Sequence of the first protein:
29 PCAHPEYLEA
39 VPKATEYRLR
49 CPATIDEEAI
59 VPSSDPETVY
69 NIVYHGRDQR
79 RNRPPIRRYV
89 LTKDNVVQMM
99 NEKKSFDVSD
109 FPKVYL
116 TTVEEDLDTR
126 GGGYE

Sequence of the second protein:
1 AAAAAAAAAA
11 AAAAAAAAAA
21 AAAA

Residue-level contacts at the interface:
Residue V118 in the first protein interacts with residue A17 in the second protein (closest heavy-atom distance 3.5 Å).
Residue E120 in the first protein contacts residue A15 in the second protein (closest heavy-atom distance 3.2 Å).
Residue V118 in the first protein is in contact with residue A16 in the second protein (closest heavy-atom distance 4.7 Å).
Residue E119 in the first protein contacts residue A19 in the second protein (closest heavy-atom distance 4.8 Å).
Residue E119 in the first protein contacts residue A15 in the second protein (closest heavy-atom distance 4.4 Å).
Residue E119 in the first protein contacts residue A16 in the second protein (closest heavy-atom distance 4.1 Å).
Residue E120 in the first protein interacts with residue A17 in the second protein (closest heavy-atom distance 4.7 Å).
Residue R125 in the first protein contacts residue A21 in the second protein (closest heavy-atom distance 3.0 Å).
Residue D121 in the first protein contacts residue A21 in the second protein (closest heavy-atom distance 3.9 Å).
Residue E120 in the first protein interacts with residue A14 in the second protein (closest heavy-atom distance 3.6 Å).
Residue D121 in the first protein interacts with residue A17 in the second protein (closest heavy-atom distance 4.7 Å).
Residue V118 in the first protein contacts residue A18 in the second protein (closest heavy-atom distance 4.6 Å).
Residue D121 in the first protein contacts residue A15 in the second protein (closest heavy-atom distance 2.9 Å).
Residue T117 in the first protein is in contact with residue A17 in the second protein (closest heavy-atom distance 4.6 Å).
Residue D121 in the first protein is in contact with residue A16 in the second protein (closest heavy-atom distance 4.9 Å).
Residue V118 in the first protein contacts residue A19 in the second protein (closest heavy-atom distance 4.8 Å).
Residue E119 in the first protein is in contact with residue A17 in the second protein (closest heavy-atom distance 3.3 Å).
Residue R125 in the first protein contacts residue A22 in the second protein (closest heavy-atom distance 3.9 Å).
Residue L122 in the first protein interacts with residue A15 in the second protein (closest heavy-atom distance 4.8 Å).
Residue T117 in the first protein is in contact with residue A18 in the second protein (closest heavy-atom distance 3.7 Å).
Residue T117 in the first protein contacts residue A19 in the second protein (closest heavy-atom distance 2.9 Å).
Residue E119 in the first protein interacts with residue A18 in the second protein (closest heavy-atom distance 4.7 Å).
Residue E120 in the first protein is in contact with residue A16 in the second protein (closest heavy-atom distance 4.2 Å).

The following describes two proteins that form a bound complex.